Sequence of chain A:
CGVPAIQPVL

Sequence of chain B:
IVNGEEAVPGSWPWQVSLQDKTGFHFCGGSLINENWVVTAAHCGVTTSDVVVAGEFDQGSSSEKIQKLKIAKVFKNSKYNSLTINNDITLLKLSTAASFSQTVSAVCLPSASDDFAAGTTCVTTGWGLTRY

Interface contacts:
Residue V8 in chain B interacts with residue V9 in chain A (closest heavy-atom distance 4.0 Å).
Residue S104 in chain B contacts residue P4 in chain A (closest heavy-atom distance 4.9 Å).
Residue S11 in chain B is in contact with residue P8 in chain A (closest heavy-atom distance 3.4 Å).
Residue A105 in chain B is in contact with residue C1 in chain A (closest heavy-atom distance 3.7 Å).
Residue E5 in chain B is in contact with residue L10 in chain A (closest heavy-atom distance 2.6 Å).
Residue T102 in chain B interacts with residue I6 in chain A (closest heavy-atom distance 3.9 Å).
Residue L108 in chain B interacts with residue C1 in chain A (closest heavy-atom distance 4.9 Å).
Residue V8 in chain B contacts residue I6 in chain A (closest heavy-atom distance 3.8 Å).
Residue V8 in chain B is in contact with residue P8 in chain A (closest heavy-atom distance 4.9 Å).
Residue P9 in chain B interacts with residue I6 in chain A (closest heavy-atom distance 3.7 Å).
Residue W14 in chain B contacts residue P4 in chain A (closest heavy-atom distance 3.6 Å).
Residue E5 in chain B interacts with residue V9 in chain A (closest heavy-atom distance 3.9 Å).
Residue P13 in chain B contacts residue A5 in chain A (closest heavy-atom distance 4.9 Å).
Residue G10 in chain B interacts with residue I6 in chain A (closest heavy-atom distance 3.9 Å).
Residue A105 in chain B interacts with residue G2 in chain A (closest heavy-atom distance 2.8 Å).
Residue W12 in chain B interacts with residue L10 in chain A (closest heavy-atom distance 4.2 Å).
Residue S11 in chain B is in contact with residue I6 in chain A (closest heavy-atom distance 3.1 Å).
Residue W12 in chain B is in contact with residue P8 in chain A (closest heavy-atom distance 3.4 Å).
Residue V122 in chain B interacts with residue L10 in chain A (closest heavy-atom distance 4.1 Å).
Residue W14 in chain B contacts residue G2 in chain A (closest heavy-atom distance 3.9 Å).
Residue V106 in chain B contacts residue G2 in chain A (closest heavy-atom distance 4.0 Å).
Residue W14 in chain B is in contact with residue V3 in chain A (closest heavy-atom distance 4.5 Å).
Residue P13 in chain B is in contact with residue P4 in chain A (closest heavy-atom distance 3.5 Å).
Residue C107 in chain B is in contact with residue C1 in chain A (closest heavy-atom distance 2.0 Å).
Residue S11 in chain B interacts with residue Q7 in chain A (closest heavy-atom distance 4.0 Å).
Residue C107 in chain B contacts residue G2 in chain A (closest heavy-atom distance 3.4 Å).
Residue Q101 in chain B is in contact with residue I6 in chain A (closest heavy-atom distance 4.3 Å).
Residue Q101 in chain B interacts with residue A5 in chain A (closest heavy-atom distance 3.6 Å).
Residue S11 in chain B is in contact with residue P4 in chain A (closest heavy-atom distance 3.5 Å).
Residue A105 in chain B contacts residue V3 in chain A (closest heavy-atom distance 4.8 Å).
Residue V8 in chain B contacts residue Q7 in chain A (closest heavy-atom distance 4.6 Å).
Residue S11 in chain B is in contact with residue V9 in chain A (closest heavy-atom distance 5.0 Å).
Residue V106 in chain B interacts with residue C1 in chain A (closest heavy-atom distance 3.8 Å).

These two protein chains interact to form a complex.